The following describes two proteins that form a bound complex.

Contacts between the two chains:
Residue V685 in protein 2 is in contact with residue N88 in protein 1 (closest heavy-atom distance 3.1 Å).
Residue H679 in protein 2 is in contact with residue T302 in protein 1 (closest heavy-atom distance 3.1 Å).
Residue E684 in protein 2 contacts residue Y162 in protein 1 (closest heavy-atom distance 2.7 Å).
Residue H81 in protein 2 is in contact with residue Q22 in protein 1 (closest heavy-atom distance 2.9 Å).
Residue E684 in protein 2 contacts residue N88 in protein 1 (closest heavy-atom distance 3.3 Å).
Residue V259 in protein 2 contacts residue S340 in protein 1 (closest heavy-atom distance 3.3 Å).
Residue I627 in protein 2 contacts residue Y289 in protein 1 (closest heavy-atom distance 3.3 Å).
Residue S602 in protein 2 interacts with residue G128 in protein 1 (closest heavy-atom distance 3.7 Å).
Residue I610 in protein 2 contacts residue F218 in protein 1 (closest heavy-atom distance 3.6 Å).
Residue E684 in protein 2 is in contact with residue A92 in protein 1 (closest heavy-atom distance 3.3 Å).
Residue F559 in protein 2 is in contact with residue W288 in protein 1 (closest heavy-atom distance 3.6 Å).
Residue L675 in protein 2 contacts residue W266 in protein 1 (closest heavy-atom distance 3.5 Å).
Residue K88 in protein 2 interacts with residue I18 in protein 1 (closest heavy-atom distance 3.6 Å).
Residue P82 in protein 2 interacts with residue F333 in protein 1 (closest heavy-atom distance 3.2 Å).
Residue M598 in protein 2 contacts residue A127 in protein 1 (closest heavy-atom distance 3.5 Å).
Residue F680 in protein 2 contacts residue E58 in protein 1 (closest heavy-atom distance 3.5 Å).
Residue R672 in protein 2 interacts with residue E261 in protein 1 (closest heavy-atom distance 3.4 Å).
Residue T606 in protein 2 is in contact with residue F131 in protein 1 (closest heavy-atom distance 3.3 Å).
Residue E628 in protein 2 interacts with residue Y289 in protein 1 (closest heavy-atom distance 3.5 Å).
Residue E684 in protein 2 interacts with residue K91 in protein 1 (closest heavy-atom distance 3.7 Å).
Residue E684 in protein 2 contacts residue Y161 in protein 1 (closest heavy-atom distance 3.0 Å).
Residue D624 in protein 2 contacts residue Y289 in protein 1 (closest heavy-atom distance 2.6 Å).
Residue L77 in protein 2 is in contact with residue F131 in protein 1 (closest heavy-atom distance 3.5 Å).
Residue H81 in protein 2 is in contact with residue N332 in protein 1 (closest heavy-atom distance 3.1 Å).
Residue F609 in protein 2 interacts with residue F133 in protein 1 (closest heavy-atom distance 3.5 Å).
Residue E684 in protein 2 interacts with residue K165 in protein 1 (closest heavy-atom distance 2.5 Å).
Residue R557 in protein 2 contacts residue S293 in protein 1 (closest heavy-atom distance 2.3 Å).
Residue I610 in protein 2 is in contact with residue F133 in protein 1 (closest heavy-atom distance 3.5 Å).
Residue V259 in protein 2 is in contact with residue I18 in protein 1 (closest heavy-atom distance 3.6 Å).
Residue K662 in protein 2 is in contact with residue E291 in protein 1 (closest heavy-atom distance 3.2 Å).
Residue H679 in protein 2 is in contact with residue K303 in protein 1 (closest heavy-atom distance 3.7 Å).
Residue T606 in protein 2 is in contact with residue K222 in protein 1 (closest heavy-atom distance 3.5 Å).
Residue E682 in protein 2 is in contact with residue Y162 in protein 1 (closest heavy-atom distance 3.6 Å).
Residue M558 in protein 2 is in contact with residue W288 in protein 1 (closest heavy-atom distance 3.5 Å).
Residue G599 in protein 2 contacts residue A127 in protein 1 (closest heavy-atom distance 3.4 Å).
Residue G83 in protein 2 is in contact with residue Y19 in protein 1 (closest heavy-atom distance 2.5 Å).
Residue A80 in protein 2 contacts residue F131 in protein 1 (closest heavy-atom distance 3.5 Å).
Residue R672 in protein 2 is in contact with residue N295 in protein 1 (closest heavy-atom distance 2.3 Å).
Residue F260 in protein 2 is in contact with residue D343 in protein 1 (closest heavy-atom distance 3.1 Å).
Residue K88 in protein 2 is in contact with residue D17 in protein 1 (closest heavy-atom distance 2.6 Å).
Residue P667 in protein 2 contacts residue W266 in protein 1 (closest heavy-atom distance 3.4 Å).
Residue T606 in protein 2 is in contact with residue F133 in protein 1 (closest heavy-atom distance 3.7 Å).
Residue K257 in protein 2 is in contact with residue W16 in protein 1 (closest heavy-atom distance 3.2 Å).
Residue F609 in protein 2 is in contact with residue V134 in protein 1 (closest heavy-atom distance 3.5 Å).
Residue R557 in protein 2 interacts with residue H290 in protein 1 (closest heavy-atom distance 3.2 Å).
Residue D624 in protein 2 contacts residue W288 in protein 1 (closest heavy-atom distance 2.8 Å).
Residue E682 in protein 2 is in contact with residue R96 in protein 1 (closest heavy-atom distance 3.0 Å).
Residue K258 in protein 2 is in contact with residue E342 in protein 1 (closest heavy-atom distance 3.1 Å).
Residue E684 in protein 2 contacts residue N95 in protein 1 (closest heavy-atom distance 2.8 Å).
Residue S602 in protein 2 contacts residue F129 in protein 1 (closest heavy-atom distance 3.4 Å).
Residue E682 in protein 2 is in contact with residue R158 in protein 1 (closest heavy-atom distance 2.4 Å).
Residue G665 in protein 2 is in contact with residue W266 in protein 1 (closest heavy-atom distance 3.2 Å).
Residue T605 in protein 2 is in contact with residue F131 in protein 1 (closest heavy-atom distance 3.5 Å).
Residue H679 in protein 2 contacts residue K307 in protein 1 (closest heavy-atom distance 3.7 Å).
Residue M562 in protein 2 is in contact with residue F252 in protein 1 (closest heavy-atom distance 3.5 Å).
Residue K258 in protein 2 interacts with residue N339 in protein 1 (closest heavy-atom distance 3.1 Å).
Residue K662 in protein 2 contacts residue F292 in protein 1 (closest heavy-atom distance 3.6 Å).
Residue F609 in protein 2 interacts with residue F131 in protein 1 (closest heavy-atom distance 3.5 Å).
Residue R557 in protein 2 contacts residue E291 in protein 1 (closest heavy-atom distance 3.0 Å).
Residue F260 in protein 2 interacts with residue E342 in protein 1 (closest heavy-atom distance 3.3 Å).

Sequence of protein 1:
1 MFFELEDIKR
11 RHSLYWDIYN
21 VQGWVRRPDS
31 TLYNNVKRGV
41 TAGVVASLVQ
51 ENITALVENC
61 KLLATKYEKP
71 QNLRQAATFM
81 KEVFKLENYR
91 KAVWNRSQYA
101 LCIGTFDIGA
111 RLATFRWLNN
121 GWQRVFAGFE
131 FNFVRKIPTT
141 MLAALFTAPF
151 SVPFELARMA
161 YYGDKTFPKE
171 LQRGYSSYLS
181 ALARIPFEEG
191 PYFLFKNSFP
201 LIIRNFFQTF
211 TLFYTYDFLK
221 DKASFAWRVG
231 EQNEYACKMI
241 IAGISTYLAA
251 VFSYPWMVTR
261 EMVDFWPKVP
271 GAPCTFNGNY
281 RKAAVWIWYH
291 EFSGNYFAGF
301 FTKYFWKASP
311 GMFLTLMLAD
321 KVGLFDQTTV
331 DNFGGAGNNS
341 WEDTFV

Sequence of protein 2:
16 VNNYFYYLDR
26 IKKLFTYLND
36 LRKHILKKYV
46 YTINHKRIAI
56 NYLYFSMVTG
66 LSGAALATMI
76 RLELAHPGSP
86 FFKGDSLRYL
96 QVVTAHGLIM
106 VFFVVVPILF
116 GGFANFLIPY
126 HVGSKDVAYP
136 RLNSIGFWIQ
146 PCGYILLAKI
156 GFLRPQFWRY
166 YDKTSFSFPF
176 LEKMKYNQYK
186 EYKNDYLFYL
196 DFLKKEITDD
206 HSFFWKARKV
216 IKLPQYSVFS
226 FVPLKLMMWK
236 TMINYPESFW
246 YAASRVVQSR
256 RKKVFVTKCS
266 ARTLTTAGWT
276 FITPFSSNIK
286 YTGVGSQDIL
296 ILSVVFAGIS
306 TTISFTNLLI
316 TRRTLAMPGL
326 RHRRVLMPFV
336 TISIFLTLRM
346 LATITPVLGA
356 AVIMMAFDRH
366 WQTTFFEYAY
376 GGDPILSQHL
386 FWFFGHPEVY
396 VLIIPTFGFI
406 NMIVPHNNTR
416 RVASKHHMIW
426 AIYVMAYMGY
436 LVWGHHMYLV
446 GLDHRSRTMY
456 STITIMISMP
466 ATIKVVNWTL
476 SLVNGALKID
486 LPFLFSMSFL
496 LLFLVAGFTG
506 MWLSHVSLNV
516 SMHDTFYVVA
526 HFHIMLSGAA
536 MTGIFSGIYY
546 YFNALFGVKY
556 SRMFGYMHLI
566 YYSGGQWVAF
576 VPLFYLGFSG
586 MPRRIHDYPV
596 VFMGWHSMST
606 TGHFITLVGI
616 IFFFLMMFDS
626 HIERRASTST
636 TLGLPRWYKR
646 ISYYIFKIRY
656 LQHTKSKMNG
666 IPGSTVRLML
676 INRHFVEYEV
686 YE